Sequence of the first protein:
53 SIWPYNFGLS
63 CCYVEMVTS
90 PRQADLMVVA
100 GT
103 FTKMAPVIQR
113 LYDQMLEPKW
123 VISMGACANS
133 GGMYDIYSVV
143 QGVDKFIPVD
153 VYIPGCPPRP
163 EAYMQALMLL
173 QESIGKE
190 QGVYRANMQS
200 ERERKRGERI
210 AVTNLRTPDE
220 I

The following describes two proteins that form a bound complex.

Sequence of the second protein:
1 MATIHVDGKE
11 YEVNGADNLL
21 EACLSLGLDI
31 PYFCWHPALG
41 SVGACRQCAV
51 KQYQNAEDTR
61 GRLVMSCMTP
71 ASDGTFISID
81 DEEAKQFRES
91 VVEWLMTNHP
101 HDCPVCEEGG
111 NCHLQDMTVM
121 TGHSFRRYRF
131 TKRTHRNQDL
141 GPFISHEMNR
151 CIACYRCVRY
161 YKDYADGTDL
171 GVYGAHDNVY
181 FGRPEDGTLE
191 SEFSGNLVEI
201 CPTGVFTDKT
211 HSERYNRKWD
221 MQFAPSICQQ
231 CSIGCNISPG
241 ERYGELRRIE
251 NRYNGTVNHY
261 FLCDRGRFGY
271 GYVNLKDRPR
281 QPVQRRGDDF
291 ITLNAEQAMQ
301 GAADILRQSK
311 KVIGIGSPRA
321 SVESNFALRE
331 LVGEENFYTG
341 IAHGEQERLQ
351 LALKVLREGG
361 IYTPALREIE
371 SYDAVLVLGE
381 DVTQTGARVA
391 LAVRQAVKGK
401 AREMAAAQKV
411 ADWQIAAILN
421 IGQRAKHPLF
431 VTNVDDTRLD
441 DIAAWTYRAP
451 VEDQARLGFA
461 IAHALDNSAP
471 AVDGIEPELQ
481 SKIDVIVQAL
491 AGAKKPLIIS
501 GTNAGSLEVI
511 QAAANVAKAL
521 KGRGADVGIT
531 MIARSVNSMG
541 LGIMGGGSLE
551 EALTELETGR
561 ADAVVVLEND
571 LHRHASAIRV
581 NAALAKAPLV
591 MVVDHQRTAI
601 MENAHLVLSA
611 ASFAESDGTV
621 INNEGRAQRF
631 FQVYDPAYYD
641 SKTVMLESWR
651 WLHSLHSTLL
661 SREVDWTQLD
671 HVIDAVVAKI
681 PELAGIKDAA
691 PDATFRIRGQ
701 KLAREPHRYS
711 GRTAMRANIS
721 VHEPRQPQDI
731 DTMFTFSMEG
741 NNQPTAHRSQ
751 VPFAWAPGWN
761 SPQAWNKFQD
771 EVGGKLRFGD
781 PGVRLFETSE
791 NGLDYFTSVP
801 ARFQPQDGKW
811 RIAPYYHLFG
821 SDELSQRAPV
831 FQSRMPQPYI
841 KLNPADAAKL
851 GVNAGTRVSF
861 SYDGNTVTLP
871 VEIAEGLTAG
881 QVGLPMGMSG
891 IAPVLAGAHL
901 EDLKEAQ

Contacts between the two chains:
Residue H722 in the second protein interacts with residue K147 in the first protein (closest heavy-atom distance 3.2 Å).
Residue H722 in the second protein contacts residue D146 in the first protein (closest heavy-atom distance 3.1 Å).
Residue R712 in the second protein is in contact with residue D137 in the first protein (closest heavy-atom distance 4.4 Å).